These two protein chains interact to form a complex.

Interface contacts:
Residue P37 in the first protein interacts with residue N247 in the second protein (closest heavy-atom distance 3.6 Å).
Residue L22 in the first protein is in contact with residue L210 in the second protein (closest heavy-atom distance 3.6 Å).
Residue H516 in the first protein contacts residue K209 in the second protein (closest heavy-atom distance 4.3 Å).
Residue P87 in the first protein contacts residue A253 in the second protein (closest heavy-atom distance 3.9 Å).
Residue H516 in the first protein interacts with residue E208 in the second protein (closest heavy-atom distance 3.4 Å).
Residue V36 in the first protein contacts residue M248 in the second protein (closest heavy-atom distance 3.7 Å).
Residue P37 in the first protein contacts residue M248 in the second protein (closest heavy-atom distance 3.1 Å).
Residue L90 in the first protein interacts with residue N246 in the second protein (closest heavy-atom distance 3.6 Å).
Residue S327 in the first protein is in contact with residue Q215 in the second protein (closest heavy-atom distance 3.3 Å).
Residue D521 in the first protein contacts residue R194 in the second protein (closest heavy-atom distance 2.6 Å).
Residue W89 in the first protein contacts residue I249 in the second protein (closest heavy-atom distance 3.5 Å).
Residue R88 in the first protein contacts residue N252 in the second protein (closest heavy-atom distance 4.2 Å).
Residue Q328 in the first protein contacts residue A212 in the second protein (closest heavy-atom distance 3.0 Å).
Residue I39 in the first protein interacts with residue I249 in the second protein (closest heavy-atom distance 3.0 Å).
Residue L23 in the first protein contacts residue L210 in the second protein (closest heavy-atom distance 3.8 Å).
Residue D520 in the first protein contacts residue R194 in the second protein (closest heavy-atom distance 4.0 Å).
Residue W89 in the first protein interacts with residue N252 in the second protein (closest heavy-atom distance 3.4 Å).
Residue S375 in the first protein is in contact with residue I249 in the second protein (closest heavy-atom distance 3.2 Å).
Residue Q328 in the first protein contacts residue E208 in the second protein (closest heavy-atom distance 2.4 Å).
Residue W89 in the first protein interacts with residue N246 in the second protein (closest heavy-atom distance 4.0 Å).
Residue F332 in the first protein contacts residue E208 in the second protein (closest heavy-atom distance 4.1 Å).
Residue L38 in the first protein is in contact with residue M248 in the second protein (closest heavy-atom distance 2.7 Å).
Residue Q123 in the first protein interacts with residue P254 in the second protein (closest heavy-atom distance 3.0 Å).
Residue V518 in the first protein interacts with residue E216 in the second protein (closest heavy-atom distance 3.9 Å).
Residue A379 in the first protein is in contact with residue A250 in the second protein (closest heavy-atom distance 3.6 Å).
Residue I39 in the first protein interacts with residue A250 in the second protein (closest heavy-atom distance 3.7 Å).
Residue Y517 in the first protein is in contact with residue A212 in the second protein (closest heavy-atom distance 3.6 Å).
Residue H516 in the first protein is in contact with residue A212 in the second protein (closest heavy-atom distance 3.8 Å).
Residue L90 in the first protein is in contact with residue N252 in the second protein (closest heavy-atom distance 3.7 Å).
Residue Y517 in the first protein is in contact with residue Q215 in the second protein (closest heavy-atom distance 3.5 Å).
Residue F389 in the first protein is in contact with residue F242 in the second protein (closest heavy-atom distance 3.5 Å).
Residue R88 in the first protein is in contact with residue A253 in the second protein (closest heavy-atom distance 3.1 Å).
Residue Q123 in the first protein interacts with residue A255 in the second protein (closest heavy-atom distance 3.8 Å).
Residue M84 in the first protein is in contact with residue A253 in the second protein (closest heavy-atom distance 4.0 Å).
Residue Q328 in the first protein contacts residue A211 in the second protein (closest heavy-atom distance 3.3 Å).
Residue D520 in the first protein is in contact with residue E216 in the second protein (closest heavy-atom distance 3.9 Å).
Residue L23 in the first protein contacts residue A211 in the second protein (closest heavy-atom distance 3.8 Å).
Residue R88 in the first protein interacts with residue A255 in the second protein (closest heavy-atom distance 3.2 Å).
Residue Y519 in the first protein interacts with residue R194 in the second protein (closest heavy-atom distance 4.0 Å).
Residue S86 in the first protein is in contact with residue P251 in the second protein (closest heavy-atom distance 4.1 Å).
Residue W89 in the first protein is in contact with residue A250 in the second protein (closest heavy-atom distance 3.2 Å).
Residue P37 in the first protein interacts with residue I249 in the second protein (closest heavy-atom distance 3.3 Å).
Residue S86 in the first protein contacts residue A253 in the second protein (closest heavy-atom distance 3.3 Å).
Residue Y517 in the first protein contacts residue Q219 in the second protein (closest heavy-atom distance 2.3 Å).
Residue A331 in the first protein is in contact with residue Q207 in the second protein (closest heavy-atom distance 4.2 Å).
Residue E388 in the first protein is in contact with residue F242 in the second protein (closest heavy-atom distance 4.3 Å).
Residue L29 in the first protein is in contact with residue M248 in the second protein (closest heavy-atom distance 3.8 Å).
Residue L23 in the first protein interacts with residue Q207 in the second protein (closest heavy-atom distance 3.4 Å).
Residue P37 in the first protein contacts residue P251 in the second protein (closest heavy-atom distance 4.2 Å).
Residue P37 in the first protein contacts residue A250 in the second protein (closest heavy-atom distance 4.0 Å).
Residue W89 in the first protein contacts residue P251 in the second protein (closest heavy-atom distance 3.9 Å).
Residue Y519 in the first protein interacts with residue E216 in the second protein (closest heavy-atom distance 3.5 Å).
Residue Y517 in the first protein is in contact with residue E216 in the second protein (closest heavy-atom distance 4.0 Å).
Residue D121 in the first protein is in contact with residue A256 in the second protein (closest heavy-atom distance 4.2 Å).
Residue Y519 in the first protein is in contact with residue D220 in the second protein (closest heavy-atom distance 2.4 Å).
Residue L22 in the first protein interacts with residue Q207 in the second protein (closest heavy-atom distance 4.2 Å).
Residue Y519 in the first protein interacts with residue Q219 in the second protein (closest heavy-atom distance 3.1 Å).
Residue V36 in the first protein is in contact with residue N247 in the second protein (closest heavy-atom distance 3.9 Å).
Residue Q123 in the first protein interacts with residue A256 in the second protein (closest heavy-atom distance 3.5 Å).
Residue L38 in the first protein is in contact with residue I249 in the second protein (closest heavy-atom distance 3.0 Å).

Sequence of the first protein:
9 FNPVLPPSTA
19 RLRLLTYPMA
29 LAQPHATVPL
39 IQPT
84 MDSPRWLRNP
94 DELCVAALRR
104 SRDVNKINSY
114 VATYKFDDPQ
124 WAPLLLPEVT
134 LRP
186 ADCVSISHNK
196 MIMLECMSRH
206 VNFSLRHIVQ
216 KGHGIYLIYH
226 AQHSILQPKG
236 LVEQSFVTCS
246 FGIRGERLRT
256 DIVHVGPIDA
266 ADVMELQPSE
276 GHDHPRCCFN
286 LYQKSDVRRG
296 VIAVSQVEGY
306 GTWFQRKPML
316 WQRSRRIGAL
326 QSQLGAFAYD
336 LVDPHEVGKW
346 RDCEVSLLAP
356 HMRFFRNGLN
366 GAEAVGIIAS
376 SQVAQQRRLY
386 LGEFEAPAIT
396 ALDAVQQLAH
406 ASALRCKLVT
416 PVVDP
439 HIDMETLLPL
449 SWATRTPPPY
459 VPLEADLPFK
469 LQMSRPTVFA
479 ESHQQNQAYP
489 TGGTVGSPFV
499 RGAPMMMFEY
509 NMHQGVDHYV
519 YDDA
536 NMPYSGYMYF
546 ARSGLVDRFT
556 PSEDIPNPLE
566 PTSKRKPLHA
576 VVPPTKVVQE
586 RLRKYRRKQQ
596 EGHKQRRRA

Sequence of the second protein:
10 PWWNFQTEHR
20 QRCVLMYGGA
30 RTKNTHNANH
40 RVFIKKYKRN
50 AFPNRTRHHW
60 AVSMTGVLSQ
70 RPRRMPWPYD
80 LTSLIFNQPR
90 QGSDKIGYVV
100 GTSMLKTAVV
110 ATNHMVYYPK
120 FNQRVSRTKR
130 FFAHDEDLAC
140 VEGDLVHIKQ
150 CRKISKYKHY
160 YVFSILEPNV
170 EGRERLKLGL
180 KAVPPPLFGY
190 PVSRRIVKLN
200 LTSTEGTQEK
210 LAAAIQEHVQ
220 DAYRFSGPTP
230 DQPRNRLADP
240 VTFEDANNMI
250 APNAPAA